Interface contacts:
Residue Q1163 in protein 2 is in contact with residue H956 in protein 1 (closest heavy-atom distance 3.8 Å).
Residue M1260 in protein 2 is in contact with residue D880 in protein 1 (closest heavy-atom distance 3.4 Å).
Residue D1022 in protein 2 contacts residue S1127 in protein 1 (closest heavy-atom distance 3.6 Å).
Residue G969 in protein 2 interacts with residue S1174 in protein 1 (closest heavy-atom distance 3.5 Å).
Residue N1116 in protein 2 is in contact with residue E948 in protein 1 (closest heavy-atom distance 3.4 Å).
Residue E1064 in protein 2 is in contact with residue T944 in protein 1 (closest heavy-atom distance 3.7 Å).
Residue S993 in protein 2 is in contact with residue L941 in protein 1 (closest heavy-atom distance 3.8 Å).
Residue R1109 in protein 2 contacts residue E876 in protein 1 (closest heavy-atom distance 2.5 Å).
Residue L1003 in protein 2 is in contact with residue D939 in protein 1 (closest heavy-atom distance 3.6 Å).
Residue N1116 in protein 2 is in contact with residue W952 in protein 1 (closest heavy-atom distance 3.6 Å).
Residue P1075 in protein 2 contacts residue D1022 in protein 1 (closest heavy-atom distance 3.2 Å).
Residue S1127 in protein 2 is in contact with residue S1026 in protein 1 (closest heavy-atom distance 2.6 Å).
Residue S1026 in protein 2 contacts residue V1130 in protein 1 (closest heavy-atom distance 3.7 Å).
Residue R1068 in protein 2 interacts with residue D943 in protein 1 (closest heavy-atom distance 2.8 Å).
Residue W871 in protein 2 contacts residue Q1163 in protein 1 (closest heavy-atom distance 3.4 Å).
Residue M1260 in protein 2 contacts residue I878 in protein 1 (closest heavy-atom distance 3.7 Å).
Residue E1018 in protein 2 is in contact with residue P1074 in protein 1 (closest heavy-atom distance 3.1 Å).
Residue Q1163 in protein 2 interacts with residue N955 in protein 1 (closest heavy-atom distance 3.1 Å).
Residue N1116 in protein 2 is in contact with residue N955 in protein 1 (closest heavy-atom distance 3.7 Å).
Residue W995 in protein 2 contacts residue L828 in protein 1 (closest heavy-atom distance 3.8 Å).
Residue S993 in protein 2 contacts residue V940 in protein 1 (closest heavy-atom distance 2.6 Å).
Residue V1130 in protein 2 contacts residue S1026 in protein 1 (closest heavy-atom distance 3.7 Å).
Residue R998 in protein 2 is in contact with residue V826 in protein 1 (closest heavy-atom distance 3.6 Å).
Residue R1266 in protein 2 interacts with residue D880 in protein 1 (closest heavy-atom distance 2.4 Å).
Residue Q1017 in protein 2 interacts with residue Q1017 in protein 1 (closest heavy-atom distance 2.9 Å).
Residue Q947 in protein 2 is in contact with residue L1071 in protein 1 (closest heavy-atom distance 3.5 Å).
Residue Y1259 in protein 2 contacts residue I878 in protein 1 (closest heavy-atom distance 3.6 Å).
Residue V1167 in protein 2 is in contact with residue S959 in protein 1 (closest heavy-atom distance 3.7 Å).
Residue R1123 in protein 2 contacts residue D1022 in protein 1 (closest heavy-atom distance 2.9 Å).
Residue P1074 in protein 2 interacts with residue C1021 in protein 1 (closest heavy-atom distance 3.6 Å).
Residue R1109 in protein 2 interacts with residue V877 in protein 1 (closest heavy-atom distance 3.1 Å).
Residue P1166 in protein 2 is in contact with residue G969 in protein 1 (closest heavy-atom distance 3.4 Å).
Residue W995 in protein 2 contacts residue I870 in protein 1 (closest heavy-atom distance 3.7 Å).
Residue W995 in protein 2 contacts residue W898 in protein 1 (closest heavy-atom distance 3.5 Å).
Residue C1021 in protein 2 contacts residue C1021 in protein 1 (closest heavy-atom distance 3.3 Å).
Residue P1108 in protein 2 interacts with residue V877 in protein 1 (closest heavy-atom distance 3.5 Å).
Residue E948 in protein 2 is in contact with residue Y1115 in protein 1 (closest heavy-atom distance 3.4 Å).
Residue S1127 in protein 2 is in contact with residue D1022 in protein 1 (closest heavy-atom distance 3.6 Å).
Residue Y1259 in protein 2 interacts with residue V877 in protein 1 (closest heavy-atom distance 3.7 Å).
Residue T944 in protein 2 interacts with residue L1071 in protein 1 (closest heavy-atom distance 3.3 Å).
Residue L1003 in protein 2 contacts residue N937 in protein 1 (closest heavy-atom distance 3.4 Å).
Residue M1002 in protein 2 interacts with residue N937 in protein 1 (closest heavy-atom distance 3.6 Å).
Residue N1116 in protein 2 is in contact with residue R951 in protein 1 (closest heavy-atom distance 2.9 Å).
Residue R1068 in protein 2 contacts residue Q947 in protein 1 (closest heavy-atom distance 2.3 Å).
Residue H1268 in protein 2 is in contact with residue D880 in protein 1 (closest heavy-atom distance 3.8 Å).
Residue L1071 in protein 2 contacts residue R951 in protein 1 (closest heavy-atom distance 3.3 Å).
Residue Q991 in protein 2 interacts with residue C942 in protein 1 (closest heavy-atom distance 3.5 Å).
Residue D943 in protein 2 contacts residue K1004 in protein 1 (closest heavy-atom distance 3.6 Å).
Residue Q1171 in protein 2 contacts residue D1022 in protein 1 (closest heavy-atom distance 3.8 Å).
Residue R998 in protein 2 is in contact with residue P774 in protein 1 (closest heavy-atom distance 3.3 Å).
Residue Q1163 in protein 2 is in contact with residue S959 in protein 1 (closest heavy-atom distance 3.0 Å).
Residue R951 in protein 2 contacts residue P1074 in protein 1 (closest heavy-atom distance 3.3 Å).
Residue S1170 in protein 2 contacts residue G969 in protein 1 (closest heavy-atom distance 3.3 Å).
Residue H1006 in protein 2 interacts with residue T1007 in protein 1 (closest heavy-atom distance 3.7 Å).
Residue K1263 in protein 2 interacts with residue E872 in protein 1 (closest heavy-atom distance 3.2 Å).
Residue R1068 in protein 2 contacts residue R951 in protein 1 (closest heavy-atom distance 3.5 Å).
Residue H1027 in protein 2 contacts residue Q1131 in protein 1 (closest heavy-atom distance 3.4 Å).
Residue E948 in protein 2 is in contact with residue R1123 in protein 1 (closest heavy-atom distance 2.6 Å).
Residue L1175 in protein 2 interacts with residue H1028 in protein 1 (closest heavy-atom distance 3.4 Å).
Residue S1005 in protein 2 contacts residue N937 in protein 1 (closest heavy-atom distance 3.0 Å).

Sequence of protein 1:
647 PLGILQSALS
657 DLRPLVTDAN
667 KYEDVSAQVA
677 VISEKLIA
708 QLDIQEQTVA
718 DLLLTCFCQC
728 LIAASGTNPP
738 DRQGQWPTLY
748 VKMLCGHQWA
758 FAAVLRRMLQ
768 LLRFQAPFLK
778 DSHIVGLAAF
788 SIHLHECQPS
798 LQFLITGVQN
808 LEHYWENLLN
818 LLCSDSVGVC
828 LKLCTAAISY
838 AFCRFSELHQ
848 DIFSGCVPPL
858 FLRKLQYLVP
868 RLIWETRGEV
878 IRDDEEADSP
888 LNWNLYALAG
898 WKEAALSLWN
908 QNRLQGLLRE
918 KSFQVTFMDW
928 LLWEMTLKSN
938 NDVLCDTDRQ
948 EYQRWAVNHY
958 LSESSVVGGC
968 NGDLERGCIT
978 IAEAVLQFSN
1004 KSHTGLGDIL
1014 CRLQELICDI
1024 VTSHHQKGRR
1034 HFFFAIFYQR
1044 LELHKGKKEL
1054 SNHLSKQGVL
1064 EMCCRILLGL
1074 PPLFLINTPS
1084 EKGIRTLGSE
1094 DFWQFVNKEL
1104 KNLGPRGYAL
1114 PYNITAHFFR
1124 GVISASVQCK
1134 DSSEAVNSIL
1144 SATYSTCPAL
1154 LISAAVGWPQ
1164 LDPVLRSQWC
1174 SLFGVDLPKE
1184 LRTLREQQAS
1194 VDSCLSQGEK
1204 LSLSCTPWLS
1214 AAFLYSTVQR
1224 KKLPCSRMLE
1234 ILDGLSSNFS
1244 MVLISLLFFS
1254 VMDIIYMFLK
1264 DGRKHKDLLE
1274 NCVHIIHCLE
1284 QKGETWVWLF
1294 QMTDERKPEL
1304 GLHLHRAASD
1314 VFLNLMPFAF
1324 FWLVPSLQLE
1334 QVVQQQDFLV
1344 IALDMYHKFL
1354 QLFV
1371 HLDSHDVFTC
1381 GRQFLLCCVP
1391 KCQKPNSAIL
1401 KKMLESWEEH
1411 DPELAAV

These two protein chains interact to form a complex.

Sequence of protein 2:
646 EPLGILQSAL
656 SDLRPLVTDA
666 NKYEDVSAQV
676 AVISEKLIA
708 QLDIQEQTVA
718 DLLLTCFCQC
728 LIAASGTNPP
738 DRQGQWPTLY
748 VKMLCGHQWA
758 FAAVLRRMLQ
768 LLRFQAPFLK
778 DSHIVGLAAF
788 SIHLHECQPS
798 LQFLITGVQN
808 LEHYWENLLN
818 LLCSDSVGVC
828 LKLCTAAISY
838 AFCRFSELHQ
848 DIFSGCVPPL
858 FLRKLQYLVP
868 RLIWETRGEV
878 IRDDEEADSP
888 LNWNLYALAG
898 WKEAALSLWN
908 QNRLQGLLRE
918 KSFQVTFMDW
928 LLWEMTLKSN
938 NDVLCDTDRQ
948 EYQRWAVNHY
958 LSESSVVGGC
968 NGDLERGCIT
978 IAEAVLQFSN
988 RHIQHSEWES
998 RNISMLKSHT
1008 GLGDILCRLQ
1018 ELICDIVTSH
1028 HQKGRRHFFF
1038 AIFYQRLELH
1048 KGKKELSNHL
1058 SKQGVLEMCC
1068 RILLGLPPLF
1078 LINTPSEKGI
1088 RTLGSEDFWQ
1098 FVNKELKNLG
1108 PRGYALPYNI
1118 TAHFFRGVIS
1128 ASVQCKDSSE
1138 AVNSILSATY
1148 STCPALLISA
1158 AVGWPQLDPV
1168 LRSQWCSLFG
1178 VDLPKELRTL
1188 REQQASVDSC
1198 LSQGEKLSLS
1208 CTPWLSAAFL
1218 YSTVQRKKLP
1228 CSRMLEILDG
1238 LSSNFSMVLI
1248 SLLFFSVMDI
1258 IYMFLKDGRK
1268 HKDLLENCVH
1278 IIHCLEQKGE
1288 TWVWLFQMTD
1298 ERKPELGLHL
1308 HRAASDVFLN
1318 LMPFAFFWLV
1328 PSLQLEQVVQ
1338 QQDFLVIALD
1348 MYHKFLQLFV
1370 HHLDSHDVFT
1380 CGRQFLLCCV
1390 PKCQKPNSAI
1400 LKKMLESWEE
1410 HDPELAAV